The following describes two proteins that form a bound complex.

Sequence of protein 1:
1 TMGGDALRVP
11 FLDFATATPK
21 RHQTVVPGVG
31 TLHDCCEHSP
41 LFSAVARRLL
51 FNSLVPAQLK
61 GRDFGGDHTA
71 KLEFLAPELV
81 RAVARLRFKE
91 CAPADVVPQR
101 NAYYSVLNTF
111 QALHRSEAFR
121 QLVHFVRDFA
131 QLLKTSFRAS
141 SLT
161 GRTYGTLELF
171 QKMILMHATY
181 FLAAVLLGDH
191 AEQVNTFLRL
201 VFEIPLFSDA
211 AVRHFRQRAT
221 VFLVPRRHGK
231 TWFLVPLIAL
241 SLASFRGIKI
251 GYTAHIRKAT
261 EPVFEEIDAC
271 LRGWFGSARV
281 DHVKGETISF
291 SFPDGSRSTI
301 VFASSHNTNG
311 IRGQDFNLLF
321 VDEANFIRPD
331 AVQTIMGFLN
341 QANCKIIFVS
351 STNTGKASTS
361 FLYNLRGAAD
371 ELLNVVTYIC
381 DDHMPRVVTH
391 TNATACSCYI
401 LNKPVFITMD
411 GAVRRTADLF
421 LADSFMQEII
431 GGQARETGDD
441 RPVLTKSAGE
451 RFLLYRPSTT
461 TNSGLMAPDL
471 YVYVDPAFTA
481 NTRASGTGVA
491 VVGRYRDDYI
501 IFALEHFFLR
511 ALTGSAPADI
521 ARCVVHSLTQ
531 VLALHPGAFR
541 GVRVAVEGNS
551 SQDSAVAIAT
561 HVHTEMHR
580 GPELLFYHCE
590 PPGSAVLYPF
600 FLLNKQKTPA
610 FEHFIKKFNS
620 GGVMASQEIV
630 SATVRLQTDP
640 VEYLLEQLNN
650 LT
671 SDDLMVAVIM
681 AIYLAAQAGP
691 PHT

Interface contacts:
Residue Q22 in protein 2 contacts residue S39 in protein 1 (closest heavy-atom distance 3.2 Å).
Residue T73 in protein 2 is in contact with residue F74 in protein 1 (closest heavy-atom distance 3.3 Å).
Residue V425 in protein 2 interacts with residue N364 in protein 1 (closest heavy-atom distance 3.3 Å).
Residue T615 in protein 2 is in contact with residue R62 in protein 1 (closest heavy-atom distance 2.9 Å).
Residue T73 in protein 2 contacts residue L72 in protein 1 (closest heavy-atom distance 2.9 Å).
Residue G535 in protein 2 contacts residue L41 in protein 1 (closest heavy-atom distance 3.3 Å).
Residue H224 in protein 2 contacts residue L206 in protein 1 (closest heavy-atom distance 3.0 Å).
Residue S716 in protein 2 is in contact with residue D67 in protein 1 (closest heavy-atom distance 2.3 Å).
Residue L15 in protein 2 interacts with residue F42 in protein 1 (closest heavy-atom distance 3.3 Å).
Residue Q209 in protein 2 interacts with residue E371 in protein 1 (closest heavy-atom distance 3.3 Å).
Residue A315 in protein 2 is in contact with residue N462 in protein 1 (closest heavy-atom distance 3.1 Å).
Residue L506 in protein 2 contacts residue L454 in protein 1 (closest heavy-atom distance 2.9 Å).
Residue A491 in protein 2 is in contact with residue Q530 in protein 1 (closest heavy-atom distance 3.0 Å).
Residue N623 in protein 2 contacts residue T391 in protein 1 (closest heavy-atom distance 3.2 Å).
Residue M429 in protein 2 interacts with residue F361 in protein 1 (closest heavy-atom distance 3.1 Å).
Residue E202 in protein 2 interacts with residue F207 in protein 1 (closest heavy-atom distance 3.3 Å).
Residue N208 in protein 2 is in contact with residue N374 in protein 1 (closest heavy-atom distance 3.2 Å).
Residue R645 in protein 2 contacts residue H390 in protein 1 (closest heavy-atom distance 3.1 Å).
Residue R713 in protein 2 contacts residue D63 in protein 1 (closest heavy-atom distance 2.4 Å).
Residue T23 in protein 2 contacts residue H33 in protein 1 (closest heavy-atom distance 3.2 Å).
Residue Q67 in protein 2 interacts with residue A76 in protein 1 (closest heavy-atom distance 2.7 Å).
Residue Q209 in protein 2 is in contact with residue L372 in protein 1 (closest heavy-atom distance 3.3 Å).
Residue E202 in protein 2 is in contact with residue S208 in protein 1 (closest heavy-atom distance 2.9 Å).
Residue A315 in protein 2 interacts with residue T461 in protein 1 (closest heavy-atom distance 3.0 Å).
Residue Q227 in protein 2 interacts with residue P40 in protein 1 (closest heavy-atom distance 3.1 Å).
Residue P714 in protein 2 contacts residue A70 in protein 1 (closest heavy-atom distance 3.3 Å).
Residue P74 in protein 2 interacts with residue K71 in protein 1 (closest heavy-atom distance 3.3 Å).
Residue N208 in protein 2 is in contact with residue L373 in protein 1 (closest heavy-atom distance 2.9 Å).
Residue H534 in protein 2 contacts residue P40 in protein 1 (closest heavy-atom distance 3.2 Å).
Residue R499 in protein 2 is in contact with residue E627 in protein 1 (closest heavy-atom distance 2.9 Å).
Residue H616 in protein 2 contacts residue E203 in protein 1 (closest heavy-atom distance 3.3 Å).
Residue D418 in protein 2 interacts with residue L372 in protein 1 (closest heavy-atom distance 3.3 Å).
Residue E520 in protein 2 contacts residue R451 in protein 1 (closest heavy-atom distance 3.1 Å).
Residue T715 in protein 2 contacts residue D67 in protein 1 (closest heavy-atom distance 2.8 Å).
Residue E641 in protein 2 is in contact with residue V387 in protein 1 (closest heavy-atom distance 3.1 Å).
Residue E536 in protein 2 is in contact with residue R48 in protein 1 (closest heavy-atom distance 2.4 Å).
Residue D494 in protein 2 contacts residue R634 in protein 1 (closest heavy-atom distance 2.7 Å).
Residue Q12 in protein 2 contacts residue G28 in protein 1 (closest heavy-atom distance 3.0 Å).
Residue T715 in protein 2 interacts with residue H68 in protein 1 (closest heavy-atom distance 3.2 Å).
Residue E536 in protein 2 interacts with residue A44 in protein 1 (closest heavy-atom distance 3.2 Å).
Residue A421 in protein 2 contacts residue A368 in protein 1 (closest heavy-atom distance 3.2 Å).
Residue A619 in protein 2 contacts residue L167 in protein 1 (closest heavy-atom distance 3.1 Å).
Residue E419 in protein 2 is in contact with residue R218 in protein 1 (closest heavy-atom distance 3.3 Å).
Residue Q209 in protein 2 interacts with residue A369 in protein 1 (closest heavy-atom distance 3.1 Å).
Residue T615 in protein 2 contacts residue G61 in protein 1 (closest heavy-atom distance 3.1 Å).
Residue T624 in protein 2 contacts residue N392 in protein 1 (closest heavy-atom distance 3.1 Å).
Residue V205 in protein 2 contacts residue M173 in protein 1 (closest heavy-atom distance 3.3 Å).
Residue S617 in protein 2 contacts residue L59 in protein 1 (closest heavy-atom distance 3.2 Å).
Residue F71 in protein 2 interacts with residue A70 in protein 1 (closest heavy-atom distance 3.0 Å).
Residue R516 in protein 2 contacts residue D370 in protein 1 (closest heavy-atom distance 3.2 Å).
Residue Q20 in protein 2 contacts residue F14 in protein 1 (closest heavy-atom distance 3.3 Å).
Residue T8 in protein 2 contacts residue D5 in protein 1 (closest heavy-atom distance 3.2 Å).
Residue R59 in protein 2 interacts with residue R85 in protein 1 (closest heavy-atom distance 3.2 Å).
Residue Q67 in protein 2 contacts residue F74 in protein 1 (closest heavy-atom distance 3.2 Å).
Residue H224 in protein 2 is in contact with residue S208 in protein 1 (closest heavy-atom distance 3.2 Å).
Residue S614 in protein 2 contacts residue R62 in protein 1 (closest heavy-atom distance 3.3 Å).
Residue R499 in protein 2 interacts with residue T460 in protein 1 (closest heavy-atom distance 2.7 Å).
Residue R11 in protein 2 is in contact with residue E73 in protein 1 (closest heavy-atom distance 3.3 Å).
Residue Q12 in protein 2 is in contact with residue P10 in protein 1 (closest heavy-atom distance 3.3 Å).
Residue Y241 in protein 2 is in contact with residue R21 in protein 1 (closest heavy-atom distance 3.2 Å).

Sequence of protein 2:
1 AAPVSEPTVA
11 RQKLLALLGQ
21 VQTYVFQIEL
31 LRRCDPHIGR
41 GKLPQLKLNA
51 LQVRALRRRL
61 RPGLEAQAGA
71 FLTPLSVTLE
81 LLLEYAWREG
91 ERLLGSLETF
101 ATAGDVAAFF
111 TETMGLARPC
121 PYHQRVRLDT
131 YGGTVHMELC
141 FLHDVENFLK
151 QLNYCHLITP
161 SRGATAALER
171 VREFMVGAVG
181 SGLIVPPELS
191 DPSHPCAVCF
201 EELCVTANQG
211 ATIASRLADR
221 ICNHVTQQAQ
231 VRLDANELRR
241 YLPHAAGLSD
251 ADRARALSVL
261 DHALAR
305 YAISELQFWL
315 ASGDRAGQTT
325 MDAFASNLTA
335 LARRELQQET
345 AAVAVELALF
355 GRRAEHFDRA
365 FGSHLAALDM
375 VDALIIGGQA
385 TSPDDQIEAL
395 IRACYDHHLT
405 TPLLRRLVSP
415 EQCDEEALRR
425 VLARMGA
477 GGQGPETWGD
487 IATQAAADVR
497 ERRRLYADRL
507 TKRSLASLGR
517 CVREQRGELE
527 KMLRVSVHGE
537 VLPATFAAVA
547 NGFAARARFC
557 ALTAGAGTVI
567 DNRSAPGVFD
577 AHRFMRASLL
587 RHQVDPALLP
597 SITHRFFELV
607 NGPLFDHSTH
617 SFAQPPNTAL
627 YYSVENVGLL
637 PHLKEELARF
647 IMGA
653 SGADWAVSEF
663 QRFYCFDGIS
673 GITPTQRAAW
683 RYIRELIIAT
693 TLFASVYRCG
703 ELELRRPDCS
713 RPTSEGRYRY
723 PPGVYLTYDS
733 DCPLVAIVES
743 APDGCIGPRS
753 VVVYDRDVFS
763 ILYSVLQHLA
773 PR